Sequence of protein 2:
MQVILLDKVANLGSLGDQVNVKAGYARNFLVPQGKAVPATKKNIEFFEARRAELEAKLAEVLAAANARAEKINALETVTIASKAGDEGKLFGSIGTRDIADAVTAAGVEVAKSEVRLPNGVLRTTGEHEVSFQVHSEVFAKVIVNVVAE

Sequence of protein 1:
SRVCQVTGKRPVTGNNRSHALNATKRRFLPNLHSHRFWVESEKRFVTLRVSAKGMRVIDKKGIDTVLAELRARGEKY

This data describes a binding interaction between two proteins.

Contacts between the two chains:
Residue R27 in protein 2 contacts residue D59 in protein 1 (closest heavy-atom distance 2.9 Å).
Residue R27 in protein 2 interacts with residue H35 in protein 1 (closest heavy-atom distance 4.1 Å).
Residue R27 in protein 2 is in contact with residue I58 in protein 1 (closest heavy-atom distance 3.3 Å).
Residue M1 in protein 2 interacts with residue D59 in protein 1 (closest heavy-atom distance 3.8 Å).
Residue R27 in protein 2 interacts with residue I63 in protein 1 (closest heavy-atom distance 3.1 Å).
Residue R27 in protein 2 interacts with residue M55 in protein 1 (closest heavy-atom distance 3.3 Å).
Residue R27 in protein 2 is in contact with residue F37 in protein 1 (closest heavy-atom distance 3.7 Å).